Sequence of the second protein:
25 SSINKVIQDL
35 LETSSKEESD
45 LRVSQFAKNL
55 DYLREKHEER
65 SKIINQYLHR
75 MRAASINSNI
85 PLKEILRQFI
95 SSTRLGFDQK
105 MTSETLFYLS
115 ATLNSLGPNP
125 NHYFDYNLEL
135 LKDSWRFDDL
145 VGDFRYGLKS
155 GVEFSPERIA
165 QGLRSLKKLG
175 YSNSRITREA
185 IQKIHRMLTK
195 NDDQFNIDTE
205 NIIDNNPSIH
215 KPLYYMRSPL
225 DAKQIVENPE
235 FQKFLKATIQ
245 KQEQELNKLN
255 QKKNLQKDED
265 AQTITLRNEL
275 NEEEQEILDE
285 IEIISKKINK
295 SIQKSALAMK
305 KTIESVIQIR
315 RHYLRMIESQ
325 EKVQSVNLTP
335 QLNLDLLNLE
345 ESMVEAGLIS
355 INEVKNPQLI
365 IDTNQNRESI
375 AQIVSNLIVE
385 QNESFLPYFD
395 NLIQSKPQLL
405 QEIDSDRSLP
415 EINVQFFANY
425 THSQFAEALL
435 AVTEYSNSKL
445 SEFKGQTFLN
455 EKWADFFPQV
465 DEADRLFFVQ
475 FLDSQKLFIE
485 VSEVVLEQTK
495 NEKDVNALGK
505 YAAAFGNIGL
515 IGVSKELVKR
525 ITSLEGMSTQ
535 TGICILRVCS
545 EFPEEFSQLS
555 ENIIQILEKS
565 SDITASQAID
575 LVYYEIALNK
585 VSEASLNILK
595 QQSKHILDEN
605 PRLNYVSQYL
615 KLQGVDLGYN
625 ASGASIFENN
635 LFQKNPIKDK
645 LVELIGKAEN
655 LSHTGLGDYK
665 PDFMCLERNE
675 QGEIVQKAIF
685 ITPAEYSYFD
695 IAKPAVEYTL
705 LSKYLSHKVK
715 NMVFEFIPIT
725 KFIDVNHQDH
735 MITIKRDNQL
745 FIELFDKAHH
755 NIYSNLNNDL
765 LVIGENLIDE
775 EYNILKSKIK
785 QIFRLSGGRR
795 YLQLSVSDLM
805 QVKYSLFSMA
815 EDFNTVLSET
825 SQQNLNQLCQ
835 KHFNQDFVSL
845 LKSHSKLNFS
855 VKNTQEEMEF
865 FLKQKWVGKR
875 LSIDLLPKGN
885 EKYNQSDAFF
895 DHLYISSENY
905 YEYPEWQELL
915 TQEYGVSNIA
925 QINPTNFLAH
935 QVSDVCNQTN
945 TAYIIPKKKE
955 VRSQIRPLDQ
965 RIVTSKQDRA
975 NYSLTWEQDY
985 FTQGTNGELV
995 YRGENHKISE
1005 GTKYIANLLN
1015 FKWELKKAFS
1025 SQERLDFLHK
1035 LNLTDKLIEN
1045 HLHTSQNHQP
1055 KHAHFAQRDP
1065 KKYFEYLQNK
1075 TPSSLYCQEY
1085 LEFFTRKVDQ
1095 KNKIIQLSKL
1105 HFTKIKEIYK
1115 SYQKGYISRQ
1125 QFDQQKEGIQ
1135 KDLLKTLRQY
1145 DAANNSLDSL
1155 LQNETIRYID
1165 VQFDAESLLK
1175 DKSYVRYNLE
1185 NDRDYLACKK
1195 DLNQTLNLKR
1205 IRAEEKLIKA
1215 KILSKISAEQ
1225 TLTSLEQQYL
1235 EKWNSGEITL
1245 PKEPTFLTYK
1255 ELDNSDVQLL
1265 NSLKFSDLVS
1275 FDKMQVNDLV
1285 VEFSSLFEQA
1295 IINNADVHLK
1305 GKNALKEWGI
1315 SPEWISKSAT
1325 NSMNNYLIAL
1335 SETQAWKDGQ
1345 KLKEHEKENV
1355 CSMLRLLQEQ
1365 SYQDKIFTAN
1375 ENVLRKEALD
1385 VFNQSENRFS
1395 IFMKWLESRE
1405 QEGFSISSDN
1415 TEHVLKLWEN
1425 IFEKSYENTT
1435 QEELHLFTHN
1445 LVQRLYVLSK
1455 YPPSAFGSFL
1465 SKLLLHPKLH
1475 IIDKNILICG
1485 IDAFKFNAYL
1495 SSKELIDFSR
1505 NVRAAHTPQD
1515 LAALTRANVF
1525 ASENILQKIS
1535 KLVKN

These two protein chains interact to form a complex.

Sequence of the first protein:
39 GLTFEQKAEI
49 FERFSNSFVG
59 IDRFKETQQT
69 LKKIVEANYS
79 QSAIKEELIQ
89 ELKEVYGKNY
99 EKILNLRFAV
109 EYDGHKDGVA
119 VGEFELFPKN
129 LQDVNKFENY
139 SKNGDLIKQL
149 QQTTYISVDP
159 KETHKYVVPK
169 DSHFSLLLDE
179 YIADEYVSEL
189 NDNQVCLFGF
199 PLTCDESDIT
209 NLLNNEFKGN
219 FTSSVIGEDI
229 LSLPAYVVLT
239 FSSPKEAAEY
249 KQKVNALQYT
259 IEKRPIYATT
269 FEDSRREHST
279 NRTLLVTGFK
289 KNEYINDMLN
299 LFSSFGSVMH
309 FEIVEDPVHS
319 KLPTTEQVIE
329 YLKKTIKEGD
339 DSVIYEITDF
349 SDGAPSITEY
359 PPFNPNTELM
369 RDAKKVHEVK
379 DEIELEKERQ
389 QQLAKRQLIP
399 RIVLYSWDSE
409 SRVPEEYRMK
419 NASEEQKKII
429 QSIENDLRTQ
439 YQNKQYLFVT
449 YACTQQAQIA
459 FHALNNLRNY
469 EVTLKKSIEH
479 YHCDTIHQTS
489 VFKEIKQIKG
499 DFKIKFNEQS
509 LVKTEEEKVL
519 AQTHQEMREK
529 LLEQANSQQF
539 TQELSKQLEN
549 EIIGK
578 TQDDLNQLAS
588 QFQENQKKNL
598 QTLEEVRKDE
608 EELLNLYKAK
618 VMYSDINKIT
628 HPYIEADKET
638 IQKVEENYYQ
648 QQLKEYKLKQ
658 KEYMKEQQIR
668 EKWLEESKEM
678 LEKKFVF

Residue-level contacts at the interface:
Residue Q925 in the second protein contacts residue F589 in the first protein (closest heavy-atom distance 3.4 Å).
Residue T989 in the second protein interacts with residue L530 in the first protein (closest heavy-atom distance 3.5 Å).
Residue V920 in the second protein contacts residue L582 in the first protein (closest heavy-atom distance 3.1 Å).
Residue Q1128 in the second protein is in contact with residue N644 in the first protein (closest heavy-atom distance 3.1 Å).
Residue Q925 in the second protein contacts residue Q590 in the first protein (closest heavy-atom distance 3.0 Å).
Residue E1131 in the second protein is in contact with residue K651 in the first protein (closest heavy-atom distance 3.0 Å).
Residue D972 in the second protein interacts with residue I551 in the first protein (closest heavy-atom distance 3.3 Å).
Residue I926 in the second protein is in contact with residue L585 in the first protein (closest heavy-atom distance 3.5 Å).
Residue Q987 in the second protein is in contact with residue A533 in the first protein (closest heavy-atom distance 3.6 Å).
Residue N927 in the second protein contacts residue F589 in the first protein (closest heavy-atom distance 3.2 Å).
Residue Q1082 in the second protein interacts with residue F589 in the first protein (closest heavy-atom distance 3.5 Å).
Residue A1487 in the second protein contacts residue L582 in the first protein (closest heavy-atom distance 3.3 Å).
Residue I926 in the second protein is in contact with residue Q588 in the first protein (closest heavy-atom distance 3.0 Å).
Residue T989 in the second protein interacts with residue N534 in the first protein (closest heavy-atom distance 2.7 Å).
Residue Q1128 in the second protein interacts with residue Q648 in the first protein (closest heavy-atom distance 3.4 Å).
Residue T1089 in the second protein is in contact with residue T599 in the first protein (closest heavy-atom distance 3.6 Å).
Residue T945 in the second protein is in contact with residue F589 in the first protein (closest heavy-atom distance 3.7 Å).
Residue A974 in the second protein is in contact with residue E549 in the first protein (closest heavy-atom distance 3.4 Å).
Residue N903 in the second protein contacts residue Q590 in the first protein (closest heavy-atom distance 3.5 Å).
Residue N975 in the second protein is in contact with residue E549 in the first protein (closest heavy-atom distance 2.6 Å).
Residue D983 in the second protein contacts residue Q540 in the first protein (closest heavy-atom distance 3.4 Å).
Residue V994 in the second protein contacts residue L582 in the first protein (closest heavy-atom distance 2.6 Å).
Residue R973 in the second protein contacts residue I550 in the first protein (closest heavy-atom distance 3.4 Å).
Residue R973 in the second protein contacts residue I551 in the first protein (closest heavy-atom distance 2.7 Å).
Residue G988 in the second protein interacts with residue N534 in the first protein (closest heavy-atom distance 3.2 Å).
Residue L1104 in the second protein interacts with residue L611 in the first protein (closest heavy-atom distance 3.4 Å).
Residue Q911 in the second protein interacts with residue Q590 in the first protein (closest heavy-atom distance 2.7 Å).
Residue Q1129 in the second protein contacts residue K615 in the first protein (closest heavy-atom distance 3.4 Å).
Residue G997 in the second protein is in contact with residue N583 in the first protein (closest heavy-atom distance 2.7 Å).
Residue V920 in the second protein contacts residue N583 in the first protein (closest heavy-atom distance 3.4 Å).
Residue T986 in the second protein contacts residue Q540 in the first protein (closest heavy-atom distance 3.5 Å).
Residue T1089 in the second protein is in contact with residue N596 in the first protein (closest heavy-atom distance 3.3 Å).
Residue V994 in the second protein contacts residue D581 in the first protein (closest heavy-atom distance 3.4 Å).
Residue N903 in the second protein interacts with residue Q593 in the first protein (closest heavy-atom distance 3.5 Å).
Residue Q1125 in the second protein contacts residue V618 in the first protein (closest heavy-atom distance 3.3 Å).
Residue K970 in the second protein contacts residue K553 in the first protein (closest heavy-atom distance 3.3 Å).
Residue N975 in the second protein interacts with residue N548 in the first protein (closest heavy-atom distance 2.4 Å).
Residue N975 in the second protein is in contact with residue I551 in the first protein (closest heavy-atom distance 3.2 Å).
Residue L1085 in the second protein is in contact with residue N596 in the first protein (closest heavy-atom distance 3.6 Å).
Residue V994 in the second protein is in contact with residue D580 in the first protein (closest heavy-atom distance 2.8 Å).
Residue Y905 in the second protein interacts with residue Q590 in the first protein (closest heavy-atom distance 3.6 Å).
Residue Q987 in the second protein contacts residue L530 in the first protein (closest heavy-atom distance 3.3 Å).
Residue L1173 in the second protein contacts residue R604 in the first protein (closest heavy-atom distance 3.3 Å).
Residue N990 in the second protein contacts residue N534 in the first protein (closest heavy-atom distance 3.1 Å).
Residue L1101 in the second protein contacts residue Y614 in the first protein (closest heavy-atom distance 3.2 Å).
Residue T986 in the second protein interacts with residue T539 in the first protein (closest heavy-atom distance 3.6 Å).
Residue L993 in the second protein contacts residue Q584 in the first protein (closest heavy-atom distance 3.6 Å).
Residue Q987 in the second protein interacts with residue D580 in the first protein (closest heavy-atom distance 2.9 Å).
Residue Q964 in the second protein interacts with residue I551 in the first protein (closest heavy-atom distance 3.2 Å).
Residue T986 in the second protein interacts with residue F538 in the first protein (closest heavy-atom distance 3.2 Å).
Residue D1136 in the second protein contacts residue Y614 in the first protein (closest heavy-atom distance 3.2 Å).
Residue D1093 in the second protein contacts residue T599 in the first protein (closest heavy-atom distance 3.0 Å).
Residue D972 in the second protein interacts with residue G552 in the first protein (closest heavy-atom distance 3.1 Å).
Residue K1103 in the second protein is in contact with residue E607 in the first protein (closest heavy-atom distance 2.3 Å).
Residue Y984 in the second protein is in contact with residue Q540 in the first protein (closest heavy-atom distance 3.5 Å).
Residue Q1100 in the second protein is in contact with residue L610 in the first protein (closest heavy-atom distance 3.4 Å).
Residue E902 in the second protein is in contact with residue F589 in the first protein (closest heavy-atom distance 3.6 Å).
Residue Q925 in the second protein is in contact with residue L585 in the first protein (closest heavy-atom distance 3.7 Å).
Residue L993 in the second protein contacts residue D580 in the first protein (closest heavy-atom distance 3.5 Å).
Residue Q1125 in the second protein is in contact with residue S621 in the first protein (closest heavy-atom distance 3.4 Å).